Sequence of protein 1:
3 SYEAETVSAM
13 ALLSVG

Sequence of protein 2:
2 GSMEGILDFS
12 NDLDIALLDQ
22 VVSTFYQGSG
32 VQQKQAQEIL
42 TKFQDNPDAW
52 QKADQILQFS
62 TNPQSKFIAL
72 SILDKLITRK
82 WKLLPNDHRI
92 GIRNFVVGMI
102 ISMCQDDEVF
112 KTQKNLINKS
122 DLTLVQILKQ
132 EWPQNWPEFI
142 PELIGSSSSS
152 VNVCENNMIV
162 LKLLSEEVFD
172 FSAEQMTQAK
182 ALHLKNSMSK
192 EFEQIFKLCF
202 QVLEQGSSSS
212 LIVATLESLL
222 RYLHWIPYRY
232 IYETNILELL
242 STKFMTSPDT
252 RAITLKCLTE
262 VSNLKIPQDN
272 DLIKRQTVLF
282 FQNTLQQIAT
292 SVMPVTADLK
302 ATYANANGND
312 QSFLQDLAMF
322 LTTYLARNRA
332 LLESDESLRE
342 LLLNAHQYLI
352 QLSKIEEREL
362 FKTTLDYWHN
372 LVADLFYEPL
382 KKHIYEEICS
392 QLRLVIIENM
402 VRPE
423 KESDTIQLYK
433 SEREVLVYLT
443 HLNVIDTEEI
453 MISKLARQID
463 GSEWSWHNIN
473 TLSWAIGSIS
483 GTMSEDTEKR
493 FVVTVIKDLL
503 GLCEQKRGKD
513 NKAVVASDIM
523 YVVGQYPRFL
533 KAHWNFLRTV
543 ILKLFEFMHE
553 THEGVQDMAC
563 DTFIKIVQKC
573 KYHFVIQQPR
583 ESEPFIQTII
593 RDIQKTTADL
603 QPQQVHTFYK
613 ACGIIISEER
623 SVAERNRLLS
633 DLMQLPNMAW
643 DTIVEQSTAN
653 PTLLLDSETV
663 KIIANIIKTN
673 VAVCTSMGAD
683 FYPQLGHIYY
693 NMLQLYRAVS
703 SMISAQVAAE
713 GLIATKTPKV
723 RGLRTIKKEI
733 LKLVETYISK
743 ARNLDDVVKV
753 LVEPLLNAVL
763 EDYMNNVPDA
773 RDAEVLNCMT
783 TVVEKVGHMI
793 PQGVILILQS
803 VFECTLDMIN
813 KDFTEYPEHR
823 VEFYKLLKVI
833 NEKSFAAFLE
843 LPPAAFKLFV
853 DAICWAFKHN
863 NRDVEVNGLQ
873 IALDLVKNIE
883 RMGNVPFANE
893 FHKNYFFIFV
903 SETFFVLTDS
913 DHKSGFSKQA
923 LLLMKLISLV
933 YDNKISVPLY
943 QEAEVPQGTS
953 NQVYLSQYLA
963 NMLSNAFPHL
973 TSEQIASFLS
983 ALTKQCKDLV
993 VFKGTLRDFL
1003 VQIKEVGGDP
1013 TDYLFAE

The following describes two proteins that form a bound complex.

Contacts between the two chains:
Residue N537 in protein 2 contacts residue V9 in protein 1 (closest heavy-atom distance 4.2 Å).
Residue K499 in protein 2 contacts residue E7 in protein 1 (closest heavy-atom distance 3.7 Å).
Residue H535 in protein 2 interacts with residue S3 in protein 1 (closest heavy-atom distance 3.9 Å).
Residue V495 in protein 2 contacts residue T8 in protein 1 (closest heavy-atom distance 3.4 Å).
Residue K514 in protein 2 contacts residue G18 in protein 1 (closest heavy-atom distance 4.0 Å).
Residue E548 in protein 2 is in contact with residue L15 in protein 1 (closest heavy-atom distance 4.9 Å).
Residue A518 in protein 2 contacts residue L15 in protein 1 (closest heavy-atom distance 4.0 Å).
Residue I521 in protein 2 is in contact with residue M12 in protein 1 (closest heavy-atom distance 4.6 Å).
Residue L502 in protein 2 is in contact with residue L15 in protein 1 (closest heavy-atom distance 4.0 Å).
Residue E506 in protein 2 is in contact with residue L14 in protein 1 (closest heavy-atom distance 4.7 Å).
Residue T541 in protein 2 interacts with residue V9 in protein 1 (closest heavy-atom distance 3.2 Å).
Residue K545 in protein 2 is in contact with residue L14 in protein 1 (closest heavy-atom distance 3.8 Å).
Residue K514 in protein 2 contacts residue S16 in protein 1 (closest heavy-atom distance 3.6 Å).
Residue K491 in protein 2 is in contact with residue E5 in protein 1 (closest heavy-atom distance 3.5 Å).
Residue R582 in protein 2 interacts with residue Y4 in protein 1 (closest heavy-atom distance 2.7 Å).
Residue F549 in protein 2 interacts with residue V17 in protein 1 (closest heavy-atom distance 3.7 Å).
Residue A518 in protein 2 is in contact with residue V17 in protein 1 (closest heavy-atom distance 4.3 Å).
Residue F549 in protein 2 is in contact with residue L15 in protein 1 (closest heavy-atom distance 3.6 Å).
Residue I521 in protein 2 is in contact with residue L15 in protein 1 (closest heavy-atom distance 4.2 Å).
Residue K545 in protein 2 is in contact with residue A13 in protein 1 (closest heavy-atom distance 2.7 Å).
Residue K545 in protein 2 interacts with residue S16 in protein 1 (closest heavy-atom distance 4.9 Å).
Residue M522 in protein 2 contacts residue M12 in protein 1 (closest heavy-atom distance 4.7 Å).
Residue H535 in protein 2 contacts residue E5 in protein 1 (closest heavy-atom distance 3.3 Å).
Residue H535 in protein 2 contacts residue Y4 in protein 1 (closest heavy-atom distance 4.1 Å).
Residue F538 in protein 2 contacts residue V9 in protein 1 (closest heavy-atom distance 3.8 Å).
Residue I498 in protein 2 contacts residue T8 in protein 1 (closest heavy-atom distance 4.1 Å).
Residue L502 in protein 2 contacts residue M12 in protein 1 (closest heavy-atom distance 3.8 Å).
Residue V495 in protein 2 is in contact with residue E5 in protein 1 (closest heavy-atom distance 3.9 Å).
Residue N537 in protein 2 is in contact with residue Y4 in protein 1 (closest heavy-atom distance 4.5 Å).
Residue K545 in protein 2 interacts with residue L15 in protein 1 (closest heavy-atom distance 2.7 Å).
Residue K514 in protein 2 is in contact with residue V17 in protein 1 (closest heavy-atom distance 3.5 Å).
Residue E552 in protein 2 is in contact with residue V17 in protein 1 (closest heavy-atom distance 4.0 Å).
Residue A515 in protein 2 is in contact with residue V17 in protein 1 (closest heavy-atom distance 4.6 Å).
Residue I498 in protein 2 contacts residue M12 in protein 1 (closest heavy-atom distance 4.9 Å).
Residue E552 in protein 2 contacts residue G18 in protein 1 (closest heavy-atom distance 5.0 Å).
Residue T541 in protein 2 interacts with residue M12 in protein 1 (closest heavy-atom distance 4.0 Å).
Residue C505 in protein 2 interacts with residue S16 in protein 1 (closest heavy-atom distance 3.8 Å).
Residue E548 in protein 2 contacts residue A13 in protein 1 (closest heavy-atom distance 4.7 Å).
Residue V542 in protein 2 interacts with residue M12 in protein 1 (closest heavy-atom distance 4.4 Å).
Residue G510 in protein 2 contacts residue V17 in protein 1 (closest heavy-atom distance 4.6 Å).
Residue L502 in protein 2 contacts residue A11 in protein 1 (closest heavy-atom distance 3.8 Å).
Residue F538 in protein 2 contacts residue M12 in protein 1 (closest heavy-atom distance 4.3 Å).
Residue A534 in protein 2 interacts with residue S3 in protein 1 (closest heavy-atom distance 4.4 Å).
Residue L502 in protein 2 is in contact with residue T8 in protein 1 (closest heavy-atom distance 4.3 Å).
Residue K491 in protein 2 contacts residue S3 in protein 1 (closest heavy-atom distance 3.9 Å).
Residue K545 in protein 2 contacts residue M12 in protein 1 (closest heavy-atom distance 3.4 Å).
Residue V557 in protein 2 contacts residue V17 in protein 1 (closest heavy-atom distance 4.4 Å).
Residue M522 in protein 2 contacts residue L15 in protein 1 (closest heavy-atom distance 4.9 Å).
Residue K511 in protein 2 interacts with residue V17 in protein 1 (closest heavy-atom distance 3.3 Å).
Residue T541 in protein 2 is in contact with residue A13 in protein 1 (closest heavy-atom distance 3.8 Å).
Residue K499 in protein 2 is in contact with residue T8 in protein 1 (closest heavy-atom distance 4.7 Å).
Residue F538 in protein 2 is in contact with residue T8 in protein 1 (closest heavy-atom distance 3.8 Å).
Residue C505 in protein 2 is in contact with residue L15 in protein 1 (closest heavy-atom distance 3.7 Å).
Residue H554 in protein 2 interacts with residue V17 in protein 1 (closest heavy-atom distance 4.7 Å).
Residue K511 in protein 2 interacts with residue G18 in protein 1 (closest heavy-atom distance 3.8 Å).